This data describes a binding interaction between two proteins.

Sequence of chain B:
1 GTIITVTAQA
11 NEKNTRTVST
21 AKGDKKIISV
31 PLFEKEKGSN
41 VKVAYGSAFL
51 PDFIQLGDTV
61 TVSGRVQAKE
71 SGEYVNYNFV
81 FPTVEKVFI

Sequence of chain A:
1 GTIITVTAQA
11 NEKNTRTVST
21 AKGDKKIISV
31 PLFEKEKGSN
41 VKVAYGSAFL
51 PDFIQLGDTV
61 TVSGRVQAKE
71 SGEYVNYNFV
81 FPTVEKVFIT

Residue-level contacts at the interface:
Residue E36 in chain A is in contact with residue K69 in chain B (closest heavy-atom distance 3.2 Å).
Residue N40 in chain A is in contact with residue E70 in chain B (closest heavy-atom distance 3.1 Å).
Residue A68 in chain A interacts with residue E34 in chain B (closest heavy-atom distance 2.8 Å).
Residue R65 in chain A interacts with residue E34 in chain B (closest heavy-atom distance 3.3 Å).
Residue I4 in chain A is in contact with residue I4 in chain B (closest heavy-atom distance 4.1 Å).
Residue Q67 in chain A interacts with residue E36 in chain B (closest heavy-atom distance 3.5 Å).
Residue T5 in chain A interacts with residue G1 in chain B (closest heavy-atom distance 3.9 Å).
Residue Y77 in chain A contacts residue F33 in chain B (closest heavy-atom distance 3.5 Å).
Residue F33 in chain A contacts residue Y77 in chain B (closest heavy-atom distance 3.3 Å).
Residue Q67 in chain A interacts with residue E34 in chain B (closest heavy-atom distance 3.5 Å).
Residue E70 in chain A interacts with residue V41 in chain B (closest heavy-atom distance 4.3 Å).
Residue E34 in chain A interacts with residue R65 in chain B (closest heavy-atom distance 3.5 Å).
Residue G1 in chain A contacts residue T7 in chain B (closest heavy-atom distance 2.9 Å).
Residue G1 in chain A interacts with residue T5 in chain B (closest heavy-atom distance 4.1 Å).
Residue I3 in chain A is in contact with residue I3 in chain B (closest heavy-atom distance 4.0 Å).
Residue L32 in chain A contacts residue T2 in chain B (closest heavy-atom distance 3.2 Å).
Residue V6 in chain A interacts with residue G1 in chain B (closest heavy-atom distance 3.4 Å).
Residue I4 in chain A interacts with residue T2 in chain B (closest heavy-atom distance 4.3 Å).
Residue K69 in chain A is in contact with residue E36 in chain B (closest heavy-atom distance 3.8 Å).
Residue V75 in chain A is in contact with residue V41 in chain B (closest heavy-atom distance 3.8 Å).
Residue T2 in chain A interacts with residue P31 in chain B (closest heavy-atom distance 2.8 Å).
Residue T2 in chain A interacts with residue F33 in chain B (closest heavy-atom distance 4.1 Å).
Residue I3 in chain A interacts with residue T5 in chain B (closest heavy-atom distance 2.8 Å).
Residue A68 in chain A is in contact with residue V41 in chain B (closest heavy-atom distance 3.8 Å).
Residue E34 in chain A interacts with residue A68 in chain B (closest heavy-atom distance 3.0 Å).
Residue E70 in chain A interacts with residue S39 in chain B (closest heavy-atom distance 3.4 Å).
Residue T2 in chain A interacts with residue T5 in chain B (closest heavy-atom distance 3.7 Å).
Residue I4 in chain A contacts residue I3 in chain B (closest heavy-atom distance 3.6 Å).
Residue T2 in chain A interacts with residue L32 in chain B (closest heavy-atom distance 3.0 Å).
Residue L32 in chain A contacts residue F33 in chain B (closest heavy-atom distance 4.2 Å).
Residue E34 in chain A is in contact with residue V66 in chain B (closest heavy-atom distance 3.0 Å).
Residue T2 in chain A is in contact with residue V6 in chain B (closest heavy-atom distance 3.3 Å).
Residue K35 in chain A contacts residue A68 in chain B (closest heavy-atom distance 4.0 Å).
Residue T7 in chain A contacts residue G1 in chain B (closest heavy-atom distance 2.9 Å).
Residue V41 in chain A contacts residue V75 in chain B (closest heavy-atom distance 3.9 Å).
Residue G1 in chain A interacts with residue V6 in chain B (closest heavy-atom distance 3.2 Å).
Residue I3 in chain A interacts with residue I4 in chain B (closest heavy-atom distance 3.5 Å).
Residue F33 in chain A is in contact with residue V66 in chain B (closest heavy-atom distance 3.4 Å).
Residue I4 in chain A is in contact with residue L32 in chain B (closest heavy-atom distance 3.3 Å).
Residue P31 in chain A is in contact with residue T2 in chain B (closest heavy-atom distance 3.0 Å).
Residue F33 in chain A is in contact with residue A68 in chain B (closest heavy-atom distance 4.0 Å).
Residue V6 in chain A contacts residue T2 in chain B (closest heavy-atom distance 3.5 Å).
Residue K69 in chain A interacts with residue V41 in chain B (closest heavy-atom distance 4.0 Å).
Residue L32 in chain A contacts residue I4 in chain B (closest heavy-atom distance 3.3 Å).
Residue A68 in chain A is in contact with residue E36 in chain B (closest heavy-atom distance 3.2 Å).
Residue Q67 in chain A is in contact with residue K35 in chain B (closest heavy-atom distance 4.0 Å).
Residue F33 in chain A is in contact with residue T2 in chain B (closest heavy-atom distance 4.3 Å).
Residue E36 in chain A interacts with residue A68 in chain B (closest heavy-atom distance 4.1 Å).
Residue A68 in chain A contacts residue K35 in chain B (closest heavy-atom distance 3.5 Å).
Residue V66 in chain A is in contact with residue E34 in chain B (closest heavy-atom distance 2.9 Å).
Residue V41 in chain A interacts with residue A68 in chain B (closest heavy-atom distance 4.1 Å).
Residue K69 in chain A interacts with residue S39 in chain B (closest heavy-atom distance 4.2 Å).
Residue A68 in chain A contacts residue F33 in chain B (closest heavy-atom distance 4.1 Å).
Residue T5 in chain A is in contact with residue T2 in chain B (closest heavy-atom distance 3.7 Å).
Residue V41 in chain A contacts residue E70 in chain B (closest heavy-atom distance 3.4 Å).
Residue V66 in chain A contacts residue F33 in chain B (closest heavy-atom distance 3.3 Å).
Residue T5 in chain A contacts residue I3 in chain B (closest heavy-atom distance 2.8 Å).
Residue E34 in chain A contacts residue Q67 in chain B (closest heavy-atom distance 3.7 Å).
Residue E36 in chain A contacts residue Q67 in chain B (closest heavy-atom distance 3.5 Å).
Residue E34 in chain A contacts residue T2 in chain B (closest heavy-atom distance 4.0 Å).